Residue-level contacts at the interface:
Residue L54 in chain A interacts with residue S8 in chain B (closest heavy-atom distance 4.0 Å).
Residue K16 in chain A is in contact with residue I47 in chain B (closest heavy-atom distance 3.8 Å).
Residue E22 in chain A is in contact with residue K36 in chain B (closest heavy-atom distance 3.1 Å).
Residue E27 in chain A contacts residue K37 in chain B (closest heavy-atom distance 2.8 Å).
Residue L5 in chain A interacts with residue N57 in chain B (closest heavy-atom distance 3.8 Å).
Residue I23 in chain A contacts residue L40 in chain B (closest heavy-atom distance 3.6 Å).
Residue N57 in chain A interacts with residue L5 in chain B (closest heavy-atom distance 3.6 Å).
Residue L54 in chain A interacts with residue L5 in chain B (closest heavy-atom distance 3.9 Å).
Residue L12 in chain A is in contact with residue L54 in chain B (closest heavy-atom distance 3.6 Å).
Residue I23 in chain A contacts residue I44 in chain B (closest heavy-atom distance 3.9 Å).
Residue Q51 in chain A is in contact with residue L12 in chain B (closest heavy-atom distance 3.5 Å).
Residue I26 in chain A is in contact with residue L33 in chain B (closest heavy-atom distance 3.4 Å).
Residue I44 in chain A contacts residue T19 in chain B (closest heavy-atom distance 3.6 Å).
Residue L33 in chain A contacts residue V30 in chain B (closest heavy-atom distance 3.5 Å).
Residue L40 in chain A is in contact with residue E22 in chain B (closest heavy-atom distance 3.6 Å).
Residue I47 in chain A contacts residue K16 in chain B (closest heavy-atom distance 3.9 Å).
Residue L9 in chain A contacts residue L54 in chain B (closest heavy-atom distance 3.7 Å).
Residue N13 in chain A contacts residue Q51 in chain B (closest heavy-atom distance 3.4 Å).
Residue K37 in chain A contacts residue E27 in chain B (closest heavy-atom distance 3.0 Å).
Residue Q15 in chain A is in contact with residue K43 in chain B (closest heavy-atom distance 3.6 Å).
Residue K37 in chain A is in contact with residue I26 in chain B (closest heavy-atom distance 3.7 Å).
Residue E22 in chain A is in contact with residue L40 in chain B (closest heavy-atom distance 3.8 Å).
Residue V6 in chain A interacts with residue L58 in chain B (closest heavy-atom distance 3.7 Å).
Residue I26 in chain A interacts with residue L40 in chain B (closest heavy-atom distance 3.8 Å).
Residue K36 in chain A contacts residue I26 in chain B (closest heavy-atom distance 3.7 Å).
Residue E29 in chain A contacts residue L33 in chain B (closest heavy-atom distance 3.3 Å).
Residue Q51 in chain A is in contact with residue K16 in chain B (closest heavy-atom distance 3.0 Å).
Residue K43 in chain A is in contact with residue T19 in chain B (closest heavy-atom distance 3.6 Å).
Residue L9 in chain A is in contact with residue E55 in chain B (closest heavy-atom distance 3.7 Å).
Residue I23 in chain A interacts with residue K37 in chain B (closest heavy-atom distance 3.9 Å).
Residue I26 in chain A is in contact with residue K36 in chain B (closest heavy-atom distance 3.7 Å).
Residue L12 in chain A interacts with residue I47 in chain B (closest heavy-atom distance 3.6 Å).
Residue Q51 in chain A interacts with residue N13 in chain B (closest heavy-atom distance 3.0 Å).
Residue L33 in chain A contacts residue I26 in chain B (closest heavy-atom distance 3.6 Å).
Residue L9 in chain A is in contact with residue Q51 in chain B (closest heavy-atom distance 3.4 Å).
Residue T19 in chain A interacts with residue I44 in chain B (closest heavy-atom distance 3.0 Å).
Residue L40 in chain A contacts residue T19 in chain B (closest heavy-atom distance 3.6 Å).
Residue I23 in chain A is in contact with residue L41 in chain B (closest heavy-atom distance 3.8 Å).
Residue I47 in chain A interacts with residue Q15 in chain B (closest heavy-atom distance 3.8 Å).
Residue I61 in chain A contacts residue P2 in chain B (closest heavy-atom distance 3.7 Å).
Residue R34 in chain A is in contact with residue R34 in chain B (closest heavy-atom distance 2.7 Å).
Residue L5 in chain A is in contact with residue L58 in chain B (closest heavy-atom distance 3.8 Å).
Residue L54 in chain A is in contact with residue L12 in chain B (closest heavy-atom distance 3.9 Å).
Residue I47 in chain A is in contact with residue L12 in chain B (closest heavy-atom distance 3.7 Å).
Residue P2 in chain A is in contact with residue L58 in chain B (closest heavy-atom distance 3.8 Å).
Residue L54 in chain A interacts with residue L9 in chain B (closest heavy-atom distance 3.7 Å).
Residue E48 in chain A interacts with residue K16 in chain B (closest heavy-atom distance 3.4 Å).
Residue L40 in chain A is in contact with residue I23 in chain B (closest heavy-atom distance 3.6 Å).
Residue L41 in chain A contacts residue I23 in chain B (closest heavy-atom distance 3.8 Å).
Residue L33 in chain A is in contact with residue E29 in chain B (closest heavy-atom distance 3.2 Å).
Residue Q51 in chain A is in contact with residue L9 in chain B (closest heavy-atom distance 3.2 Å).
Residue L12 in chain A interacts with residue Q51 in chain B (closest heavy-atom distance 3.5 Å).
Residue T19 in chain A contacts residue K43 in chain B (closest heavy-atom distance 3.3 Å).
Residue K16 in chain A is in contact with residue E48 in chain B (closest heavy-atom distance 3.0 Å).
Residue T19 in chain A interacts with residue L40 in chain B (closest heavy-atom distance 3.6 Å).
Residue L58 in chain A is in contact with residue L5 in chain B (closest heavy-atom distance 3.1 Å).
Residue K16 in chain A contacts residue Q51 in chain B (closest heavy-atom distance 3.2 Å).
Residue L12 in chain A contacts residue N50 in chain B (closest heavy-atom distance 3.9 Å).
Residue V30 in chain A interacts with residue L33 in chain B (closest heavy-atom distance 3.8 Å).
Residue L40 in chain A is in contact with residue I26 in chain B (closest heavy-atom distance 3.9 Å).

This data describes a binding interaction between two proteins.

Sequence of chain B:
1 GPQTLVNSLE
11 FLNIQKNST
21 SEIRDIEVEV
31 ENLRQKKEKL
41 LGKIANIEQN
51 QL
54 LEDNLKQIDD

Sequence of chain A:
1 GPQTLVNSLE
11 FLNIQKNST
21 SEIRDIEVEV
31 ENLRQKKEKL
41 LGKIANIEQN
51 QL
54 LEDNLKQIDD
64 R